Residue-level contacts at the interface:
Residue M237 in chain B contacts residue I174 in chain A (closest heavy-atom distance 3.7 Å).
Residue Q230 in chain B is in contact with residue L181 in chain A (closest heavy-atom distance 5.0 Å).

These two protein chains interact to form a complex.

Sequence of chain A:
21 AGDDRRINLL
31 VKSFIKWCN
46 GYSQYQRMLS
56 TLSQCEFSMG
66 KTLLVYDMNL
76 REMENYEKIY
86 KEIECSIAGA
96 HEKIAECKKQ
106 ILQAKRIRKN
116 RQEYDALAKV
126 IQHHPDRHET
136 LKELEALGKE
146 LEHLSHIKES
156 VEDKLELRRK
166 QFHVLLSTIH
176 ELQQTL

Sequence of chain B:
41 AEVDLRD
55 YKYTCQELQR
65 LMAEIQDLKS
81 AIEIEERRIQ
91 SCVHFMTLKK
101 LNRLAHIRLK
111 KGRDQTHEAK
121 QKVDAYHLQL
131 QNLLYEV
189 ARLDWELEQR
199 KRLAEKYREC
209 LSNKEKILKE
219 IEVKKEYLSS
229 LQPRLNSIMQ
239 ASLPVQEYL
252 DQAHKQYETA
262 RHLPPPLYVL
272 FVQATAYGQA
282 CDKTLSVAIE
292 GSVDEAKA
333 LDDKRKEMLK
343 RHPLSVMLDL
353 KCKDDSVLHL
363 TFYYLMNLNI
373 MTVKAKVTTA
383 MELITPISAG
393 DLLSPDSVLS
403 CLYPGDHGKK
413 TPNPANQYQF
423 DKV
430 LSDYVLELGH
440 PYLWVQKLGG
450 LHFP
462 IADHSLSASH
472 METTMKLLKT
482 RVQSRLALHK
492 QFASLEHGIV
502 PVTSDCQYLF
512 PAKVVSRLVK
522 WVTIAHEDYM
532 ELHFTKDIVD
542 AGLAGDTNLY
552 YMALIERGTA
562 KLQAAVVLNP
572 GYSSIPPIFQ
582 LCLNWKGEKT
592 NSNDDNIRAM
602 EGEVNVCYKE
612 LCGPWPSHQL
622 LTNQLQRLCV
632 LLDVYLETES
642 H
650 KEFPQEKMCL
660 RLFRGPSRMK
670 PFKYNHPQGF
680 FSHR